Residue-level contacts at the interface:
Residue Q372 in chain A interacts with residue S367 in chain B (closest heavy-atom distance 3.9 Å).
Residue F328 in chain A is in contact with residue F418 in chain B (closest heavy-atom distance 2.5 Å).
Residue I379 in chain A interacts with residue D419 in chain B (closest heavy-atom distance 4.5 Å).
Residue D419 in chain A contacts residue F328 in chain B (closest heavy-atom distance 3.8 Å).
Residue D419 in chain A is in contact with residue P327 in chain B (closest heavy-atom distance 4.8 Å).
Residue E60 in chain A is in contact with residue K73 in chain B (closest heavy-atom distance 4.4 Å).
Residue V67 in chain A interacts with residue A69 in chain B (closest heavy-atom distance 4.1 Å).
Residue K71 in chain A contacts residue E60 in chain B (closest heavy-atom distance 2.7 Å).
Residue V375 in chain A is in contact with residue V375 in chain B (closest heavy-atom distance 5.0 Å).
Residue K71 in chain A contacts residue S61 in chain B (closest heavy-atom distance 4.6 Å).
Residue Y374 in chain A is in contact with residue R378 in chain B (closest heavy-atom distance 3.1 Å).
Residue F417 in chain A contacts residue F328 in chain B (closest heavy-atom distance 4.2 Å).
Residue Y68 in chain A is in contact with residue V67 in chain B (closest heavy-atom distance 3.6 Å).
Residue L370 in chain A interacts with residue F328 in chain B (closest heavy-atom distance 4.5 Å).
Residue K62 in chain A is in contact with residue K62 in chain B (closest heavy-atom distance 2.5 Å).
Residue V375 in chain A is in contact with residue Y374 in chain B (closest heavy-atom distance 3.9 Å).
Residue E420 in chain A contacts residue F328 in chain B (closest heavy-atom distance 4.7 Å).
Residue R378 in chain A contacts residue Y374 in chain B (closest heavy-atom distance 3.1 Å).
Residue P327 in chain A interacts with residue D419 in chain B (closest heavy-atom distance 4.8 Å).
Residue V375 in chain A contacts residue R371 in chain B (closest heavy-atom distance 3.9 Å).
Residue F328 in chain A contacts residue F417 in chain B (closest heavy-atom distance 4.2 Å).
Residue R371 in chain A contacts residue Q372 in chain B (closest heavy-atom distance 2.3 Å).
Residue Y374 in chain A is in contact with residue I379 in chain B (closest heavy-atom distance 4.8 Å).
Residue Q372 in chain A interacts with residue R371 in chain B (closest heavy-atom distance 2.3 Å).
Residue Y68 in chain A is in contact with residue K62 in chain B (closest heavy-atom distance 3.8 Å).
Residue F328 in chain A is in contact with residue E420 in chain B (closest heavy-atom distance 4.6 Å).
Residue R371 in chain A is in contact with residue R371 in chain B (closest heavy-atom distance 3.9 Å).
Residue Y68 in chain A contacts residue E60 in chain B (closest heavy-atom distance 3.5 Å).
Residue S61 in chain A is in contact with residue K71 in chain B (closest heavy-atom distance 4.6 Å).
Residue F328 in chain A interacts with residue L370 in chain B (closest heavy-atom distance 4.6 Å).
Residue E60 in chain A is in contact with residue Y68 in chain B (closest heavy-atom distance 3.5 Å).
Residue A69 in chain A contacts residue V67 in chain B (closest heavy-atom distance 4.1 Å).
Residue Q28 in chain A interacts with residue A69 in chain B (closest heavy-atom distance 4.5 Å).
Residue V67 in chain A contacts residue V67 in chain B (closest heavy-atom distance 4.1 Å).
Residue A69 in chain A interacts with residue Q28 in chain B (closest heavy-atom distance 4.6 Å).
Residue A69 in chain A is in contact with residue I32 in chain B (closest heavy-atom distance 4.5 Å).
Residue V67 in chain A interacts with residue Y68 in chain B (closest heavy-atom distance 3.6 Å).
Residue I379 in chain A interacts with residue E420 in chain B (closest heavy-atom distance 4.3 Å).
Residue S335 in chain A is in contact with residue I364 in chain B (closest heavy-atom distance 3.2 Å).
Residue E420 in chain A contacts residue I379 in chain B (closest heavy-atom distance 4.4 Å).
Residue P327 in chain A contacts residue F418 in chain B (closest heavy-atom distance 4.5 Å).
Residue S335 in chain A is in contact with residue P365 in chain B (closest heavy-atom distance 4.7 Å).
Residue Y374 in chain A is in contact with residue V375 in chain B (closest heavy-atom distance 4.0 Å).
Residue K71 in chain A is in contact with residue D59 in chain B (closest heavy-atom distance 4.7 Å).
Residue I379 in chain A interacts with residue Y374 in chain B (closest heavy-atom distance 4.8 Å).
Residue Y374 in chain A is in contact with residue Y374 in chain B (closest heavy-atom distance 3.5 Å).
Residue K62 in chain A is in contact with residue Y68 in chain B (closest heavy-atom distance 3.8 Å).
Residue I364 in chain A is in contact with residue S335 in chain B (closest heavy-atom distance 3.2 Å).
Residue I32 in chain A contacts residue A69 in chain B (closest heavy-atom distance 4.5 Å).
Residue D59 in chain A contacts residue K71 in chain B (closest heavy-atom distance 4.7 Å).
Residue P365 in chain A is in contact with residue S335 in chain B (closest heavy-atom distance 4.6 Å).
Residue E60 in chain A is in contact with residue K71 in chain B (closest heavy-atom distance 2.7 Å).
Residue S367 in chain A interacts with residue Q372 in chain B (closest heavy-atom distance 3.8 Å).
Residue F328 in chain A interacts with residue D419 in chain B (closest heavy-atom distance 3.8 Å).
Residue D419 in chain A interacts with residue I379 in chain B (closest heavy-atom distance 4.5 Å).
Residue F418 in chain A is in contact with residue P327 in chain B (closest heavy-atom distance 4.5 Å).
Residue K73 in chain A is in contact with residue E60 in chain B (closest heavy-atom distance 4.5 Å).
Residue Y68 in chain A contacts residue Y68 in chain B (closest heavy-atom distance 3.1 Å).
Residue F418 in chain A is in contact with residue F328 in chain B (closest heavy-atom distance 2.6 Å).
Residue R371 in chain A interacts with residue V375 in chain B (closest heavy-atom distance 3.9 Å).

The following describes two proteins that form a bound complex.

Sequence of chain A:
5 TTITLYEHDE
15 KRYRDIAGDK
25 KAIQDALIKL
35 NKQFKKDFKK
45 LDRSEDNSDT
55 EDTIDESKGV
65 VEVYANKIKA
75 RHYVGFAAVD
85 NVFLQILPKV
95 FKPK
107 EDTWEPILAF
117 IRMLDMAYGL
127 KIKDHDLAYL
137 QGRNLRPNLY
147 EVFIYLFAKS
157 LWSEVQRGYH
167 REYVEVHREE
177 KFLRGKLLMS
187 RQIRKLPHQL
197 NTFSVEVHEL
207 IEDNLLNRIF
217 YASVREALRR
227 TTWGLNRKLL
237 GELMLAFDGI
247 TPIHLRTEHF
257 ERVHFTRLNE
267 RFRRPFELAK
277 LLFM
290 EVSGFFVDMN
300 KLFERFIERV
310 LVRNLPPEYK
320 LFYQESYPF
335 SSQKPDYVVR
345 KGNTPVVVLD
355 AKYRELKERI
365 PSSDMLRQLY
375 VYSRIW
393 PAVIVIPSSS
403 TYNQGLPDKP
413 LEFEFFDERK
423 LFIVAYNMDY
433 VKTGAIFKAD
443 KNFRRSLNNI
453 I

Sequence of chain B:
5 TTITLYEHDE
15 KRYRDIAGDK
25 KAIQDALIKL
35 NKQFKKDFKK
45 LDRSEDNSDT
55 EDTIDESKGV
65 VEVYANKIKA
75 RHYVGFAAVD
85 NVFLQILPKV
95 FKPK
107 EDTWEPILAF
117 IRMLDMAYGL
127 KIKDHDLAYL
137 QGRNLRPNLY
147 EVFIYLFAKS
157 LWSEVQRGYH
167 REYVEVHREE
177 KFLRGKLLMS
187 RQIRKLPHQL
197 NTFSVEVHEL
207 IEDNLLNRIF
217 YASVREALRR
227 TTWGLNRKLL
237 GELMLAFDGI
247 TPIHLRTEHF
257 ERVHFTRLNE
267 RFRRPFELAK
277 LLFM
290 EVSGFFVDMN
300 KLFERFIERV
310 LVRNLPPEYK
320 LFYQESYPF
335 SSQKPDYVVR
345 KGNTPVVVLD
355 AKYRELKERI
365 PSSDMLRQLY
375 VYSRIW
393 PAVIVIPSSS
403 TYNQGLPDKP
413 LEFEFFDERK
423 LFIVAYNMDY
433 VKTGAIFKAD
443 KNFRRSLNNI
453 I